Sequence of protein 2:
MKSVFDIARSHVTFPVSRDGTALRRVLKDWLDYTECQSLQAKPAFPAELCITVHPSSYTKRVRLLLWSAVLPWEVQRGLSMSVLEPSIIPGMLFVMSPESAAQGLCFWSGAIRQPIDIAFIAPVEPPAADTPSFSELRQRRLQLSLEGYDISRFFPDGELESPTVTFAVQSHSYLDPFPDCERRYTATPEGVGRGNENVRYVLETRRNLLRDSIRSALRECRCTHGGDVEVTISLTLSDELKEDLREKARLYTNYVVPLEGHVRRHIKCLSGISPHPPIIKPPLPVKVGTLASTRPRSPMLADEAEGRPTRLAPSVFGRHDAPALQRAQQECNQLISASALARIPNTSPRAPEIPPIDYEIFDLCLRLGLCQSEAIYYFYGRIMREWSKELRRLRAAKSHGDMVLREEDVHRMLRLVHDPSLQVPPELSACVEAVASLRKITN

Interface contacts:
Residue P528 in protein 2 is in contact with residue E176 in protein 1 (closest heavy-atom distance 3.8 Å).
Residue A527 in protein 2 interacts with residue F90 in protein 1 (closest heavy-atom distance 3.5 Å).
Residue R519 in protein 2 is in contact with residue W102 in protein 1 (closest heavy-atom distance 3.8 Å).
Residue P525 in protein 2 interacts with residue N71 in protein 1 (closest heavy-atom distance 4.2 Å).
Residue D479 in protein 2 contacts residue K153 in protein 1 (closest heavy-atom distance 3.2 Å).
Residue G483 in protein 2 contacts residue W166 in protein 1 (closest heavy-atom distance 4.2 Å).
Residue P525 in protein 2 is in contact with residue F87 in protein 1 (closest heavy-atom distance 3.6 Å).
Residue I411 in protein 2 interacts with residue E176 in protein 1 (closest heavy-atom distance 4.5 Å).
Residue R526 in protein 2 interacts with residue F90 in protein 1 (closest heavy-atom distance 4.0 Å).
Residue N509 in protein 2 contacts residue D75 in protein 1 (closest heavy-atom distance 4.5 Å).
Residue R519 in protein 2 contacts residue T27 in protein 1 (closest heavy-atom distance 4.5 Å).
Residue P525 in protein 2 contacts residue P72 in protein 1 (closest heavy-atom distance 4.3 Å).
Residue S524 in protein 2 is in contact with residue P72 in protein 1 (closest heavy-atom distance 3.3 Å).
Residue Y554 in protein 2 contacts residue E176 in protein 1 (closest heavy-atom distance 4.2 Å).
Residue D479 in protein 2 interacts with residue E152 in protein 1 (closest heavy-atom distance 4.4 Å).
Residue R519 in protein 2 interacts with residue L29 in protein 1 (closest heavy-atom distance 2.9 Å).
Residue R526 in protein 2 is in contact with residue C79 in protein 1 (closest heavy-atom distance 3.4 Å).
Residue N522 in protein 2 contacts residue P72 in protein 1 (closest heavy-atom distance 3.5 Å).
Residue E482 in protein 2 is in contact with residue W166 in protein 1 (closest heavy-atom distance 3.1 Å).
Residue I520 in protein 2 interacts with residue R26 in protein 1 (closest heavy-atom distance 3.4 Å).
Residue P485 in protein 2 interacts with residue Y184 in protein 1 (closest heavy-atom distance 3.2 Å).
Residue T486 in protein 2 is in contact with residue Y184 in protein 1 (closest heavy-atom distance 3.3 Å).
Residue P525 in protein 2 contacts residue A36 in protein 1 (closest heavy-atom distance 3.6 Å).
Residue Y553 in protein 2 is in contact with residue E176 in protein 1 (closest heavy-atom distance 2.7 Å).
Residue P525 in protein 2 contacts residue Y70 in protein 1 (closest heavy-atom distance 3.4 Å).
Residue E480 in protein 2 contacts residue W166 in protein 1 (closest heavy-atom distance 3.9 Å).
Residue R484 in protein 2 interacts with residue Y184 in protein 1 (closest heavy-atom distance 3.9 Å).
Residue T523 in protein 2 interacts with residue K94 in protein 1 (closest heavy-atom distance 3.4 Å).
Residue I520 in protein 2 contacts residue I28 in protein 1 (closest heavy-atom distance 3.7 Å).
Residue E480 in protein 2 interacts with residue R151 in protein 1 (closest heavy-atom distance 4.5 Å).
Residue P525 in protein 2 interacts with residue I81 in protein 1 (closest heavy-atom distance 3.6 Å).
Residue D479 in protein 2 interacts with residue R151 in protein 1 (closest heavy-atom distance 3.1 Å).
Residue R526 in protein 2 is in contact with residue F80 in protein 1 (closest heavy-atom distance 4.2 Å).
Residue E482 in protein 2 interacts with residue W168 in protein 1 (closest heavy-atom distance 4.3 Å).
Residue T523 in protein 2 contacts residue Y70 in protein 1 (closest heavy-atom distance 4.2 Å).
Residue N522 in protein 2 interacts with residue E182 in protein 1 (closest heavy-atom distance 3.2 Å).
Residue P521 in protein 2 is in contact with residue L98 in protein 1 (closest heavy-atom distance 4.4 Å).
Residue P525 in protein 2 contacts residue C69 in protein 1 (closest heavy-atom distance 3.8 Å).
Residue I411 in protein 2 interacts with residue E175 in protein 1 (closest heavy-atom distance 3.7 Å).
Residue P521 in protein 2 contacts residue L29 in protein 1 (closest heavy-atom distance 4.2 Å).
Residue S524 in protein 2 is in contact with residue K94 in protein 1 (closest heavy-atom distance 3.6 Å).
Residue A518 in protein 2 contacts residue W102 in protein 1 (closest heavy-atom distance 3.8 Å).
Residue R519 in protein 2 interacts with residue P31 in protein 1 (closest heavy-atom distance 4.3 Å).
Residue R526 in protein 2 interacts with residue I81 in protein 1 (closest heavy-atom distance 4.4 Å).
Residue N522 in protein 2 interacts with residue Y70 in protein 1 (closest heavy-atom distance 4.5 Å).
Residue P525 in protein 2 interacts with residue F90 in protein 1 (closest heavy-atom distance 4.2 Å).
Residue R519 in protein 2 is in contact with residue I28 in protein 1 (closest heavy-atom distance 3.8 Å).
Residue A518 in protein 2 is in contact with residue L29 in protein 1 (closest heavy-atom distance 4.1 Å).
Residue R561 in protein 2 contacts residue R93 in protein 1 (closest heavy-atom distance 3.2 Å).
Residue T523 in protein 2 is in contact with residue E182 in protein 1 (closest heavy-atom distance 3.2 Å).
Residue N522 in protein 2 contacts residue R26 in protein 1 (closest heavy-atom distance 3.7 Å).
Residue E482 in protein 2 contacts residue E152 in protein 1 (closest heavy-atom distance 3.1 Å).
Residue P521 in protein 2 is in contact with residue E182 in protein 1 (closest heavy-atom distance 4.3 Å).
Residue P528 in protein 2 is in contact with residue L177 in protein 1 (closest heavy-atom distance 4.4 Å).
Residue R561 in protein 2 interacts with residue D89 in protein 1 (closest heavy-atom distance 3.8 Å).
Residue P521 in protein 2 contacts residue R26 in protein 1 (closest heavy-atom distance 3.8 Å).
Residue P528 in protein 2 interacts with residue F90 in protein 1 (closest heavy-atom distance 3.6 Å).
Residue P521 in protein 2 contacts residue T27 in protein 1 (closest heavy-atom distance 3.7 Å).
Residue T523 in protein 2 is in contact with residue P72 in protein 1 (closest heavy-atom distance 3.5 Å).
Residue T523 in protein 2 is in contact with residue L98 in protein 1 (closest heavy-atom distance 4.1 Å).

These two protein chains interact to form a complex.

Sequence of protein 1:
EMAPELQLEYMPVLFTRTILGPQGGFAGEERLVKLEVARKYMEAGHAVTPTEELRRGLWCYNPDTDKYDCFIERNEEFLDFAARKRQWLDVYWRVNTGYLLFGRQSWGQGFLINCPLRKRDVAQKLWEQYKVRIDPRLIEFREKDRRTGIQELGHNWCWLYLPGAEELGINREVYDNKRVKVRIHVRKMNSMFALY